Contacts between the two chains:
Residue D492 in protein 1 is in contact with residue R13 in protein 2 (closest heavy-atom distance 2.6 Å).
Residue N104 in protein 1 is in contact with residue H14 in protein 2 (closest heavy-atom distance 3.5 Å).
Residue H361 in protein 1 is in contact with residue H8 in protein 2 (closest heavy-atom distance 3.6 Å).
Residue W332 in protein 1 interacts with residue F6 in protein 2 (closest heavy-atom distance 3.2 Å).
Residue S107 in protein 1 contacts residue H14 in protein 2 (closest heavy-atom distance 3.0 Å).
Residue M45 in protein 1 is in contact with residue L15 in protein 2 (closest heavy-atom distance 3.8 Å).
Residue S30 in protein 1 is in contact with residue F6 in protein 2 (closest heavy-atom distance 3.5 Å).
Residue D333 in protein 1 is in contact with residue R4 in protein 2 (closest heavy-atom distance 2.8 Å).
Residue N86 in protein 1 interacts with residue C2 in protein 2 (closest heavy-atom distance 3.1 Å).
Residue L374 in protein 1 interacts with residue G3 in protein 2 (closest heavy-atom distance 4.1 Å).
Residue W52 in protein 1 interacts with residue C2 in protein 2 (closest heavy-atom distance 3.0 Å).
Residue F23 in protein 1 interacts with residue F6 in protein 2 (closest heavy-atom distance 3.6 Å).
Residue N104 in protein 1 contacts residue R13 in protein 2 (closest heavy-atom distance 3.4 Å).
Residue F373 in protein 1 is in contact with residue R4 in protein 2 (closest heavy-atom distance 3.4 Å).
Residue F487 in protein 1 contacts residue P12 in protein 2 (closest heavy-atom distance 3.7 Å).
Residue P329 in protein 1 contacts residue T9 in protein 2 (closest heavy-atom distance 3.1 Å).
Residue N86 in protein 1 interacts with residue A1 in protein 2 (closest heavy-atom distance 3.0 Å).
Residue D333 in protein 1 interacts with residue F6 in protein 2 (closest heavy-atom distance 2.9 Å).
Residue F23 in protein 1 interacts with residue Q5 in protein 2 (closest heavy-atom distance 4.0 Å).
Residue R376 in protein 1 is in contact with residue R4 in protein 2 (closest heavy-atom distance 3.6 Å).
Residue N34 in protein 1 interacts with residue M11 in protein 2 (closest heavy-atom distance 3.4 Å).
Residue W332 in protein 1 interacts with residue C7 in protein 2 (closest heavy-atom distance 3.9 Å).
Residue L56 in protein 1 contacts residue C2 in protein 2 (closest heavy-atom distance 3.5 Å).
Residue R497 in protein 1 is in contact with residue L10 in protein 2 (closest heavy-atom distance 3.8 Å).
Residue N377 in protein 1 is in contact with residue R4 in protein 2 (closest heavy-atom distance 3.5 Å).
Residue Y368 in protein 1 interacts with residue H8 in protein 2 (closest heavy-atom distance 4.0 Å).
Residue F487 in protein 1 interacts with residue L10 in protein 2 (closest heavy-atom distance 3.3 Å).
Residue N46 in protein 1 contacts residue L15 in protein 2 (closest heavy-atom distance 3.5 Å).
Residue S27 in protein 1 is in contact with residue F6 in protein 2 (closest heavy-atom distance 3.5 Å).
Residue N104 in protein 1 contacts residue C16 in protein 2 (closest heavy-atom distance 4.0 Å).
Residue T330 in protein 1 contacts residue C7 in protein 2 (closest heavy-atom distance 3.7 Å).
Residue N377 in protein 1 interacts with residue Q5 in protein 2 (closest heavy-atom distance 4.1 Å).
Residue D50 in protein 1 contacts residue A17 in protein 2 (closest heavy-atom distance 3.8 Å).
Residue T108 in protein 1 interacts with residue H14 in protein 2 (closest heavy-atom distance 3.8 Å).
Residue Y493 in protein 1 contacts residue R13 in protein 2 (closest heavy-atom distance 3.3 Å).
Residue F487 in protein 1 contacts residue M11 in protein 2 (closest heavy-atom distance 3.7 Å).
Residue S107 in protein 1 interacts with residue R13 in protein 2 (closest heavy-atom distance 2.9 Å).
Residue T330 in protein 1 contacts residue T9 in protein 2 (closest heavy-atom distance 3.0 Å).
Residue N46 in protein 1 contacts residue A17 in protein 2 (closest heavy-atom distance 3.4 Å).
Residue N377 in protein 1 contacts residue G3 in protein 2 (closest heavy-atom distance 3.1 Å).
Residue S26 in protein 1 is in contact with residue F6 in protein 2 (closest heavy-atom distance 4.1 Å).
Residue D365 in protein 1 interacts with residue H8 in protein 2 (closest heavy-atom distance 2.8 Å).
Residue Y493 in protein 1 interacts with residue M11 in protein 2 (closest heavy-atom distance 2.6 Å).
Residue Y498 in protein 1 contacts residue L10 in protein 2 (closest heavy-atom distance 3.1 Å).
Residue Y493 in protein 1 is in contact with residue L10 in protein 2 (closest heavy-atom distance 3.7 Å).
Residue A331 in protein 1 is in contact with residue F6 in protein 2 (closest heavy-atom distance 4.2 Å).
Residue Y33 in protein 1 is in contact with residue L15 in protein 2 (closest heavy-atom distance 3.3 Å).
Residue S107 in protein 1 contacts residue P12 in protein 2 (closest heavy-atom distance 3.6 Å).
Residue N491 in protein 1 contacts residue P12 in protein 2 (closest heavy-atom distance 3.6 Å).
Residue N86 in protein 1 contacts residue G3 in protein 2 (closest heavy-atom distance 2.8 Å).
Residue F23 in protein 1 contacts residue R4 in protein 2 (closest heavy-atom distance 3.2 Å).
Residue L56 in protein 1 is in contact with residue A1 in protein 2 (closest heavy-atom distance 4.0 Å).
Residue N491 in protein 1 interacts with residue R13 in protein 2 (closest heavy-atom distance 2.6 Å).
Residue N104 in protein 1 interacts with residue A17 in protein 2 (closest heavy-atom distance 3.8 Å).
Residue L56 in protein 1 is in contact with residue G3 in protein 2 (closest heavy-atom distance 3.6 Å).
Residue S111 in protein 1 contacts residue H14 in protein 2 (closest heavy-atom distance 3.1 Å).
Residue A331 in protein 1 is in contact with residue C7 in protein 2 (closest heavy-atom distance 3.1 Å).
Residue H384 in protein 1 is in contact with residue H8 in protein 2 (closest heavy-atom distance 3.2 Å).
Residue H488 in protein 1 is in contact with residue L10 in protein 2 (closest heavy-atom distance 3.7 Å).
Residue A331 in protein 1 contacts residue H8 in protein 2 (closest heavy-atom distance 3.4 Å).

The following describes two proteins that form a bound complex.

Sequence of protein 2:
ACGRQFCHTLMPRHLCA

Sequence of protein 1:
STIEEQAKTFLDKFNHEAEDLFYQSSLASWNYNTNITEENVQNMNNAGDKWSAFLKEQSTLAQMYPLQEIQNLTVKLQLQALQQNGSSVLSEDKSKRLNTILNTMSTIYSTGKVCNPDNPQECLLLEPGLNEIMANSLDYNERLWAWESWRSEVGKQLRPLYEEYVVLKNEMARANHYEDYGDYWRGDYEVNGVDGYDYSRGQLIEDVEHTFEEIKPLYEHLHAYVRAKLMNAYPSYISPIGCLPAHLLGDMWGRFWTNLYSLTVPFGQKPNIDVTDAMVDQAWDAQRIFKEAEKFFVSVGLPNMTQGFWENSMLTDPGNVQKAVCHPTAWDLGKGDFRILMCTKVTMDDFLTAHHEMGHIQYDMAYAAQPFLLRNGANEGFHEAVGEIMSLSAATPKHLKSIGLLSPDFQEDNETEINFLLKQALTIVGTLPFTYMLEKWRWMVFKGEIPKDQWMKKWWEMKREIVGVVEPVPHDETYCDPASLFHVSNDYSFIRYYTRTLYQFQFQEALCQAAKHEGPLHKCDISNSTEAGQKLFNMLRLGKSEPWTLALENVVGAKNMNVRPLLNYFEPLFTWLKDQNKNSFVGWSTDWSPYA